Sequence of chain A:
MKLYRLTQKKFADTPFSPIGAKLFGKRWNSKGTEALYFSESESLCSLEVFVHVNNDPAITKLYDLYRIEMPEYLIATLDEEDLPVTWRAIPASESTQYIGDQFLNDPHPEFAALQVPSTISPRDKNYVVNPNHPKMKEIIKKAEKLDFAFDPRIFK

Interface contacts:
Residue R88 in chain B is in contact with residue A149 in chain A (closest heavy-atom distance 2.5 Å).
Residue D151 in chain B is in contact with residue R88 in chain A (closest heavy-atom distance 3.7 Å).
Residue K156 in chain B interacts with residue N54 in chain A (closest heavy-atom distance 3.7 Å).
Residue I154 in chain B contacts residue I120 in chain A (closest heavy-atom distance 3.5 Å).
Residue F155 in chain B interacts with residue F155 in chain A (closest heavy-atom distance 4.6 Å).
Residue N54 in chain B is in contact with residue K156 in chain A (closest heavy-atom distance 3.7 Å).
Residue L146 in chain B contacts residue R123 in chain A (closest heavy-atom distance 3.5 Å).
Residue F150 in chain B is in contact with residue S121 in chain A (closest heavy-atom distance 4.3 Å).
Residue F150 in chain B interacts with residue I120 in chain A (closest heavy-atom distance 3.6 Å).
Residue S43 in chain B contacts residue D124 in chain A (closest heavy-atom distance 2.2 Å).
Residue F150 in chain B interacts with residue R88 in chain A (closest heavy-atom distance 4.1 Å).
Residue S41 in chain B contacts residue D124 in chain A (closest heavy-atom distance 3.1 Å).
Residue S121 in chain B contacts residue F150 in chain A (closest heavy-atom distance 4.3 Å).
Residue S121 in chain B contacts residue S43 in chain A (closest heavy-atom distance 2.7 Å).
Residue R123 in chain B interacts with residue L146 in chain A (closest heavy-atom distance 3.5 Å).
Residue S41 in chain B contacts residue E40 in chain A (closest heavy-atom distance 4.5 Å).
Residue F155 in chain B is in contact with residue I154 in chain A (closest heavy-atom distance 4.2 Å).
Residue P122 in chain B is in contact with residue A149 in chain A (closest heavy-atom distance 3.5 Å).
Residue E42 in chain B is in contact with residue R123 in chain A (closest heavy-atom distance 2.5 Å).
Residue E42 in chain B interacts with residue S121 in chain A (closest heavy-atom distance 4.3 Å).
Residue S43 in chain B interacts with residue S121 in chain A (closest heavy-atom distance 2.7 Å).
Residue Y4 in chain B is in contact with residue R123 in chain A (closest heavy-atom distance 4.2 Å).
Residue I154 in chain B is in contact with residue F155 in chain A (closest heavy-atom distance 4.2 Å).
Residue D124 in chain B is in contact with residue S43 in chain A (closest heavy-atom distance 2.2 Å).
Residue I154 in chain B is in contact with residue V51 in chain A (closest heavy-atom distance 3.5 Å).
Residue I120 in chain B interacts with residue I154 in chain A (closest heavy-atom distance 3.5 Å).
Residue R123 in chain B contacts residue Y4 in chain A (closest heavy-atom distance 4.2 Å).
Residue E40 in chain B contacts residue S41 in chain A (closest heavy-atom distance 4.5 Å).
Residue R88 in chain B contacts residue D151 in chain A (closest heavy-atom distance 3.7 Å).
Residue S121 in chain B contacts residue E42 in chain A (closest heavy-atom distance 4.3 Å).
Residue L65 in chain B is in contact with residue R123 in chain A (closest heavy-atom distance 3.9 Å).
Residue I120 in chain B interacts with residue D151 in chain A (closest heavy-atom distance 3.2 Å).
Residue R123 in chain B is in contact with residue E42 in chain A (closest heavy-atom distance 2.5 Å).
Residue A149 in chain B is in contact with residue R88 in chain A (closest heavy-atom distance 2.5 Å).
Residue F148 in chain B contacts residue R123 in chain A (closest heavy-atom distance 4.3 Å).
Residue R123 in chain B interacts with residue L65 in chain A (closest heavy-atom distance 3.9 Å).
Residue D124 in chain B interacts with residue S41 in chain A (closest heavy-atom distance 3.1 Å).
Residue R123 in chain B is in contact with residue R67 in chain A (closest heavy-atom distance 4.6 Å).
Residue L47 in chain B interacts with residue L47 in chain A (closest heavy-atom distance 3.8 Å).
Residue A149 in chain B is in contact with residue R123 in chain A (closest heavy-atom distance 3.6 Å).
Residue V51 in chain B interacts with residue I154 in chain A (closest heavy-atom distance 3.5 Å).
Residue N54 in chain B interacts with residue F155 in chain A (closest heavy-atom distance 4.1 Å).
Residue A149 in chain B contacts residue P122 in chain A (closest heavy-atom distance 3.5 Å).
Residue D147 in chain B contacts residue R123 in chain A (closest heavy-atom distance 2.8 Å).
Residue R123 in chain B interacts with residue F148 in chain A (closest heavy-atom distance 4.3 Å).
Residue I120 in chain B is in contact with residue F150 in chain A (closest heavy-atom distance 3.6 Å).
Residue P122 in chain B contacts residue F150 in chain A (closest heavy-atom distance 4.6 Å).
Residue D124 in chain B interacts with residue E42 in chain A (closest heavy-atom distance 3.9 Å).
Residue R67 in chain B contacts residue R123 in chain A (closest heavy-atom distance 4.6 Å).
Residue F150 in chain B is in contact with residue P122 in chain A (closest heavy-atom distance 4.6 Å).
Residue N54 in chain B interacts with residue I154 in chain A (closest heavy-atom distance 3.1 Å).
Residue R123 in chain B interacts with residue D147 in chain A (closest heavy-atom distance 2.8 Å).
Residue R88 in chain B interacts with residue F150 in chain A (closest heavy-atom distance 4.1 Å).
Residue D151 in chain B interacts with residue I120 in chain A (closest heavy-atom distance 3.2 Å).
Residue I154 in chain B interacts with residue N54 in chain A (closest heavy-atom distance 3.1 Å).
Residue I120 in chain B is in contact with residue A149 in chain A (closest heavy-atom distance 3.8 Å).
Residue A149 in chain B interacts with residue I120 in chain A (closest heavy-atom distance 3.8 Å).
Residue F155 in chain B contacts residue N54 in chain A (closest heavy-atom distance 4.1 Å).
Residue R123 in chain B contacts residue A149 in chain A (closest heavy-atom distance 3.6 Å).
Residue E42 in chain B is in contact with residue D124 in chain A (closest heavy-atom distance 3.9 Å).

This data describes a binding interaction between two proteins.

Sequence of chain B:
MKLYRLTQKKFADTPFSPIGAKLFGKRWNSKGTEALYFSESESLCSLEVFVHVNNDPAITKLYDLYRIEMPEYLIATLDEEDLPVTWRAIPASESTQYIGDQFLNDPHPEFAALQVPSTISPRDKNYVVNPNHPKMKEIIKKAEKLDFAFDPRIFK